These two protein chains interact to form a complex.

Sequence of the second protein:
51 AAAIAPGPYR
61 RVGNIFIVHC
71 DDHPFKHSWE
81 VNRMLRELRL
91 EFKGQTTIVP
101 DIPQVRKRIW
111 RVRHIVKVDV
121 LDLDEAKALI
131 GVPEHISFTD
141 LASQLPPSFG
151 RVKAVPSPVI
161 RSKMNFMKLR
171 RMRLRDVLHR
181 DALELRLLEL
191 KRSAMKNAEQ

Interface contacts:
Residue E268 in the first protein interacts with residue N165 in the second protein (closest heavy-atom distance 3.3 Å).
Residue Y273 in the first protein is in contact with residue R173 in the second protein (closest heavy-atom distance 3.3 Å).
Residue R28 in the first protein contacts residue R151 in the second protein (closest heavy-atom distance 3.1 Å).
Residue F271 in the first protein interacts with residue L169 in the second protein (closest heavy-atom distance 3.7 Å).
Residue F267 in the first protein interacts with residue F166 in the second protein (closest heavy-atom distance 3.4 Å).
Residue N266 in the first protein contacts residue S162 in the second protein (closest heavy-atom distance 2.7 Å).
Residue K314 in the first protein is in contact with residue E184 in the second protein (closest heavy-atom distance 3.5 Å).
Residue S275 in the first protein contacts residue M172 in the second protein (closest heavy-atom distance 4.1 Å).
Residue T31 in the first protein interacts with residue Q95 in the second protein (closest heavy-atom distance 3.3 Å).
Residue F321 in the first protein is in contact with residue D176 in the second protein (closest heavy-atom distance 3.8 Å).
Residue I317 in the first protein is in contact with residue L183 in the second protein (closest heavy-atom distance 3.9 Å).
Residue F277 in the first protein contacts residue D176 in the second protein (closest heavy-atom distance 3.8 Å).
Residue L310 in the first protein contacts residue R186 in the second protein (closest heavy-atom distance 4.0 Å).
Residue R313 in the first protein is in contact with residue R186 in the second protein (closest heavy-atom distance 3.8 Å).
Residue T27 in the first protein contacts residue R161 in the second protein (closest heavy-atom distance 3.6 Å).
Residue E268 in the first protein interacts with residue L169 in the second protein (closest heavy-atom distance 3.6 Å).
Residue R313 in the first protein contacts residue L183 in the second protein (closest heavy-atom distance 3.5 Å).
Residue I317 in the first protein contacts residue R180 in the second protein (closest heavy-atom distance 4.1 Å).
Residue V303 in the first protein interacts with residue A194 in the second protein (closest heavy-atom distance 4.0 Å).
Residue T31 in the first protein is in contact with residue R89 in the second protein (closest heavy-atom distance 2.9 Å).
Residue R313 in the first protein is in contact with residue H179 in the second protein (closest heavy-atom distance 3.3 Å).
Residue E294 in the first protein is in contact with residue R186 in the second protein (closest heavy-atom distance 3.5 Å).
Residue I307 in the first protein contacts residue A194 in the second protein (closest heavy-atom distance 4.2 Å).
Residue V272 in the first protein interacts with residue L169 in the second protein (closest heavy-atom distance 3.7 Å).
Residue S275 in the first protein is in contact with residue D176 in the second protein (closest heavy-atom distance 3.3 Å).
Residue F267 in the first protein contacts residue K163 in the second protein (closest heavy-atom distance 3.5 Å).
Residue L29 in the first protein contacts residue L90 in the second protein (closest heavy-atom distance 4.2 Å).
Residue L310 in the first protein interacts with residue L190 in the second protein (closest heavy-atom distance 4.1 Å).
Residue F267 in the first protein interacts with residue S162 in the second protein (closest heavy-atom distance 3.7 Å).
Residue L29 in the first protein interacts with residue R89 in the second protein (closest heavy-atom distance 3.5 Å).
Residue P276 in the first protein contacts residue D176 in the second protein (closest heavy-atom distance 3.7 Å).
Residue F271 in the first protein contacts residue F166 in the second protein (closest heavy-atom distance 3.4 Å).
Residue A306 in the first protein contacts residue L190 in the second protein (closest heavy-atom distance 3.7 Å).
Residue Q311 in the first protein interacts with residue K191 in the second protein (closest heavy-atom distance 2.8 Å).
Residue Y30 in the first protein contacts residue E91 in the second protein (closest heavy-atom distance 3.5 Å).
Residue I307 in the first protein interacts with residue L187 in the second protein (closest heavy-atom distance 3.7 Å).
Residue S32 in the first protein contacts residue Q95 in the second protein (closest heavy-atom distance 2.6 Å).
Residue N264 in the first protein interacts with residue V159 in the second protein (closest heavy-atom distance 3.8 Å).
Residue Y273 in the first protein is in contact with residue M172 in the second protein (closest heavy-atom distance 3.8 Å).
Residue Q311 in the first protein is in contact with residue L187 in the second protein (closest heavy-atom distance 3.7 Å).
Residue R325 in the first protein contacts residue R173 in the second protein (closest heavy-atom distance 3.8 Å).
Residue K314 in the first protein interacts with residue L187 in the second protein (closest heavy-atom distance 4.0 Å).
Residue I307 in the first protein interacts with residue K191 in the second protein (closest heavy-atom distance 4.0 Å).
Residue T31 in the first protein contacts residue T96 in the second protein (closest heavy-atom distance 3.6 Å).
Residue E268 in the first protein contacts residue F166 in the second protein (closest heavy-atom distance 3.8 Å).
Residue D318 in the first protein interacts with residue R180 in the second protein (closest heavy-atom distance 4.2 Å).
Residue Y273 in the first protein is in contact with residue D176 in the second protein (closest heavy-atom distance 2.8 Å).
Residue R28 in the first protein interacts with residue E91 in the second protein (closest heavy-atom distance 3.5 Å).
Residue I317 in the first protein interacts with residue H179 in the second protein (closest heavy-atom distance 3.3 Å).
Residue L29 in the first protein is in contact with residue R151 in the second protein (closest heavy-atom distance 3.3 Å).
Residue Y265 in the first protein interacts with residue S162 in the second protein (closest heavy-atom distance 3.6 Å).
Residue D287 in the first protein is in contact with residue H179 in the second protein (closest heavy-atom distance 3.7 Å).
Residue I307 in the first protein interacts with residue L190 in the second protein (closest heavy-atom distance 3.8 Å).
Residue L310 in the first protein interacts with residue L183 in the second protein (closest heavy-atom distance 3.6 Å).
Residue L29 in the first protein interacts with residue E91 in the second protein (closest heavy-atom distance 2.5 Å).
Residue L310 in the first protein contacts residue L187 in the second protein (closest heavy-atom distance 3.6 Å).
Residue F277 in the first protein interacts with residue H179 in the second protein (closest heavy-atom distance 3.6 Å).
Residue E268 in the first protein is in contact with residue S162 in the second protein (closest heavy-atom distance 3.4 Å).
Residue L29 in the first protein interacts with residue R86 in the second protein (closest heavy-atom distance 3.9 Å).
Residue T27 in the first protein interacts with residue R86 in the second protein (closest heavy-atom distance 2.4 Å).

Sequence of the first protein:
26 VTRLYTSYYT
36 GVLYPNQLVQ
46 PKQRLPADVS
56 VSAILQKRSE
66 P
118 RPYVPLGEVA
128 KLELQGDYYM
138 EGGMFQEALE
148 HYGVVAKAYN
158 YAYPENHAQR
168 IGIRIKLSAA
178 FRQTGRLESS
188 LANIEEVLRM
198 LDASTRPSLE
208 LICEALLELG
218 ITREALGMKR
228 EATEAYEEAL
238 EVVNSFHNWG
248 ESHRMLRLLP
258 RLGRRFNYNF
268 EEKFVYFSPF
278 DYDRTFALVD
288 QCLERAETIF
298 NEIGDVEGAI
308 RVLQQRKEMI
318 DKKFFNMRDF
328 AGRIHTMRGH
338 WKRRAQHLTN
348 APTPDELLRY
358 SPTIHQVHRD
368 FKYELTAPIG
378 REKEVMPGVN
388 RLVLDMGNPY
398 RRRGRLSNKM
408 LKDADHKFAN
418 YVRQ